The following describes two proteins that form a bound complex.

Contacts between the two chains:
Residue H77 in chain B is in contact with residue P4 in chain A (closest heavy-atom distance 2.9 Å).

Sequence of chain B:
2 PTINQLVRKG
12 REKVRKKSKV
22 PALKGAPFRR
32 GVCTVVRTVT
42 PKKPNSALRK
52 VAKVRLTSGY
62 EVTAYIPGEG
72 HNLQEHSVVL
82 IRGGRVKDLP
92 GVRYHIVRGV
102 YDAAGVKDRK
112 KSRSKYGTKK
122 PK

Sequence of chain A:
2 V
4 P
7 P